Sequence of chain B:
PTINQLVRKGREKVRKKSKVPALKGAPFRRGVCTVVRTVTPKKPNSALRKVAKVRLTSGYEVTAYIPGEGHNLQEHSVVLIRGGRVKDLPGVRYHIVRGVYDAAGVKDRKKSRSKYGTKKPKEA

Sequence of chain A:
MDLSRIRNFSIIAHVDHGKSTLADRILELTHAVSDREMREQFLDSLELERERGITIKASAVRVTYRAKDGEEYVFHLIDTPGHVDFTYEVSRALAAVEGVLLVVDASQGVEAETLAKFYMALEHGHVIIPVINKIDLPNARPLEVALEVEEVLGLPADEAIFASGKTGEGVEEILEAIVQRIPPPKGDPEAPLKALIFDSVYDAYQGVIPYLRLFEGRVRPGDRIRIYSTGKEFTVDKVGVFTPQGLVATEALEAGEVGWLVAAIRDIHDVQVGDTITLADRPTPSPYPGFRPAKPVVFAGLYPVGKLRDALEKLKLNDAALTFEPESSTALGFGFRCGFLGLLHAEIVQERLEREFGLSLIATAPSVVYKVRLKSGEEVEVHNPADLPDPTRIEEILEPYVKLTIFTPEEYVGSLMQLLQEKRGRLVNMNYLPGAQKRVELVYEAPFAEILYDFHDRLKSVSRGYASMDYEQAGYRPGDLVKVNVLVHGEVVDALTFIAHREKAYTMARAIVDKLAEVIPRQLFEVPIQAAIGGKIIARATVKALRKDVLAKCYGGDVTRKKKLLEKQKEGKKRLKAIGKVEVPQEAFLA

Interface contacts:
Residue L340 in chain A contacts residue H77 in chain B (closest heavy-atom distance 3.7 Å).
Residue L316 in chain A interacts with residue H77 in chain B (closest heavy-atom distance 2.3 Å).
Residue R317 in chain A contacts residue D103 in chain B (closest heavy-atom distance 4.9 Å).
Residue R317 in chain A interacts with residue V79 in chain B (closest heavy-atom distance 3.2 Å).
Residue R317 in chain A is in contact with residue H77 in chain B (closest heavy-atom distance 4.3 Å).
Residue F342 in chain A is in contact with residue S78 in chain B (closest heavy-atom distance 4.8 Å).
Residue F342 in chain A interacts with residue H77 in chain B (closest heavy-atom distance 2.4 Å).
Residue L340 in chain A is in contact with residue E76 in chain B (closest heavy-atom distance 4.4 Å).

This data describes a binding interaction between two proteins.